Sequence of chain B:
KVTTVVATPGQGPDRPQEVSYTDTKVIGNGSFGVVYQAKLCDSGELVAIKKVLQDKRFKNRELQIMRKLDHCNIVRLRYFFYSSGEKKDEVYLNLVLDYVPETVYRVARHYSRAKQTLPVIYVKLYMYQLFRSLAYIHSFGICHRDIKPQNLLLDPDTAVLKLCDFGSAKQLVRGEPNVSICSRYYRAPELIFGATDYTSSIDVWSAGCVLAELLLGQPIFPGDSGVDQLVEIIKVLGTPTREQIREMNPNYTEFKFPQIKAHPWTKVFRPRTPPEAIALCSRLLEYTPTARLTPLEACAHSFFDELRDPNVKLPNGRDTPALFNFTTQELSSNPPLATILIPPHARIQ

This data describes a binding interaction between two proteins.

Contacts between the two chains:
Residue F291 in chain B is in contact with residue K214 in chain A (closest heavy-atom distance 3.7 Å).
Residue F293 in chain B is in contact with residue K214 in chain A (closest heavy-atom distance 4.1 Å).
Residue V263 in chain B is in contact with residue L202 in chain A (closest heavy-atom distance 4.0 Å).
Residue V263 in chain B interacts with residue L203 in chain A (closest heavy-atom distance 4.0 Å).
Residue Y288 in chain B interacts with residue N211 in chain A (closest heavy-atom distance 3.5 Å).
Residue I270 in chain B interacts with residue I213 in chain A (closest heavy-atom distance 4.6 Å).
Residue E290 in chain B is in contact with residue K214 in chain A (closest heavy-atom distance 2.9 Å).
Residue F293 in chain B contacts residue I213 in chain A (closest heavy-atom distance 3.5 Å).
Residue E290 in chain B is in contact with residue G210 in chain A (closest heavy-atom distance 3.1 Å).
Residue K292 in chain B contacts residue K214 in chain A (closest heavy-atom distance 3.4 Å).
Residue Y288 in chain B is in contact with residue G210 in chain A (closest heavy-atom distance 3.3 Å).
Residue I296 in chain B contacts residue V217 in chain A (closest heavy-atom distance 3.6 Å).
Residue G230 in chain B contacts residue V207 in chain A (closest heavy-atom distance 4.5 Å).
Residue F291 in chain B contacts residue N211 in chain A (closest heavy-atom distance 3.1 Å).
Residue Y288 in chain B is in contact with residue V207 in chain A (closest heavy-atom distance 3.3 Å).
Residue I228 in chain B is in contact with residue L203 in chain A (closest heavy-atom distance 3.7 Å).
Residue P294 in chain B is in contact with residue V217 in chain A (closest heavy-atom distance 3.8 Å).
Residue V263 in chain B contacts residue A216 in chain A (closest heavy-atom distance 4.6 Å).
Residue I228 in chain B interacts with residue V207 in chain A (closest heavy-atom distance 3.7 Å).
Residue P276 in chain B interacts with residue I213 in chain A (closest heavy-atom distance 4.1 Å).
Residue E290 in chain B contacts residue N211 in chain A (closest heavy-atom distance 3.7 Å).
Residue E290 in chain B interacts with residue I213 in chain A (closest heavy-atom distance 2.8 Å).
Residue L266 in chain B is in contact with residue A216 in chain A (closest heavy-atom distance 3.9 Å).
Residue I270 in chain B interacts with residue A216 in chain A (closest heavy-atom distance 3.8 Å).
Residue L266 in chain B is in contact with residue I213 in chain A (closest heavy-atom distance 4.6 Å).
Residue P294 in chain B interacts with residue K214 in chain A (closest heavy-atom distance 4.3 Å).
Residue P294 in chain B contacts residue I213 in chain A (closest heavy-atom distance 4.9 Å).
Residue V263 in chain B is in contact with residue L206 in chain A (closest heavy-atom distance 3.7 Å).
Residue V263 in chain B contacts residue R219 in chain A (closest heavy-atom distance 3.7 Å).
Residue I296 in chain B is in contact with residue H221 in chain A (closest heavy-atom distance 3.8 Å).
Residue F229 in chain B interacts with residue L212 in chain A (closest heavy-atom distance 3.9 Å).
Residue D264 in chain B contacts residue R219 in chain A (closest heavy-atom distance 4.3 Å).
Residue Y288 in chain B is in contact with residue L212 in chain A (closest heavy-atom distance 3.0 Å).
Residue V263 in chain B is in contact with residue L212 in chain A (closest heavy-atom distance 4.4 Å).
Residue I270 in chain B interacts with residue V217 in chain A (closest heavy-atom distance 4.4 Å).
Residue F291 in chain B is in contact with residue S209 in chain A (closest heavy-atom distance 3.9 Å).
Residue V263 in chain B is in contact with residue E215 in chain A (closest heavy-atom distance 4.4 Å).
Residue G262 in chain B is in contact with residue L203 in chain A (closest heavy-atom distance 4.3 Å).
Residue V267 in chain B is in contact with residue R219 in chain A (closest heavy-atom distance 3.9 Å).
Residue V267 in chain B contacts residue L220 in chain A (closest heavy-atom distance 4.0 Å).
Residue F291 in chain B contacts residue G210 in chain A (closest heavy-atom distance 3.0 Å).
Residue K271 in chain B contacts residue L220 in chain A (closest heavy-atom distance 3.7 Å).
Residue T289 in chain B contacts residue G210 in chain A (closest heavy-atom distance 3.5 Å).
Residue T275 in chain B is in contact with residue V217 in chain A (closest heavy-atom distance 3.8 Å).
Residue F229 in chain B is in contact with residue I213 in chain A (closest heavy-atom distance 3.6 Å).
Residue V267 in chain B contacts residue A216 in chain A (closest heavy-atom distance 3.4 Å).
Residue I281 in chain B contacts residue I213 in chain A (closest heavy-atom distance 3.6 Å).
Residue F229 in chain B is in contact with residue V207 in chain A (closest heavy-atom distance 3.7 Å).
Residue I228 in chain B interacts with residue L212 in chain A (closest heavy-atom distance 3.9 Å).
Residue E290 in chain B interacts with residue L212 in chain A (closest heavy-atom distance 3.5 Å).
Residue I296 in chain B contacts residue L220 in chain A (closest heavy-atom distance 3.6 Å).
Residue L266 in chain B is in contact with residue L212 in chain A (closest heavy-atom distance 3.6 Å).
Residue I270 in chain B contacts residue L220 in chain A (closest heavy-atom distance 3.7 Å).
Residue S261 in chain B is in contact with residue R219 in chain A (closest heavy-atom distance 4.1 Å).
Residue T275 in chain B contacts residue I213 in chain A (closest heavy-atom distance 3.9 Å).
Residue Y288 in chain B is in contact with residue I213 in chain A (closest heavy-atom distance 4.0 Å).
Residue Y288 in chain B contacts residue L206 in chain A (closest heavy-atom distance 4.1 Å).

Sequence of chain A:
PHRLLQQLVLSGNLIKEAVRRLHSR